Sequence of chain A:
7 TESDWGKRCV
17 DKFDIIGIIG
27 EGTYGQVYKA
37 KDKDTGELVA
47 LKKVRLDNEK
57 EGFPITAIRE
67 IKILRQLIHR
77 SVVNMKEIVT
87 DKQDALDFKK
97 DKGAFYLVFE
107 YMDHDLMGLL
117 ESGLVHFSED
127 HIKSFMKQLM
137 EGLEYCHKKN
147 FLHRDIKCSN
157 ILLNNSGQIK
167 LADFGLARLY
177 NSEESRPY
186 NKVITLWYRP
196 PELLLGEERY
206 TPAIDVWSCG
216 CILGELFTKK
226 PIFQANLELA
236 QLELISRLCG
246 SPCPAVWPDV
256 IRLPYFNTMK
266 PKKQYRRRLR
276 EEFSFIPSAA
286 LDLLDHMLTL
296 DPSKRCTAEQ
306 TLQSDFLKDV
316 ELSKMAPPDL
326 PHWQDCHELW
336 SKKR

The following describes two proteins that form a bound complex.

Contacts between the two chains:
Residue R422 in chain B contacts residue E333 in chain A (closest heavy-atom distance 3.4 Å).
Residue V364 in chain B is in contact with residue W335 in chain A (closest heavy-atom distance 3.6 Å).
Residue W653 in chain B is in contact with residue L120 in chain A (closest heavy-atom distance 3.3 Å).
Residue R118 in chain B is in contact with residue F222 in chain A (closest heavy-atom distance 3.2 Å).
Residue W653 in chain B is in contact with residue S118 in chain A (closest heavy-atom distance 3.3 Å).
Residue F649 in chain B contacts residue G26 in chain A (closest heavy-atom distance 3.5 Å).
Residue N607 in chain B is in contact with residue G23 in chain A (closest heavy-atom distance 3.8 Å).
Residue E644 in chain B is in contact with residue I24 in chain A (closest heavy-atom distance 2.9 Å).
Residue I116 in chain B contacts residue F278 in chain A (closest heavy-atom distance 3.4 Å).
Residue A541 in chain B interacts with residue H327 in chain A (closest heavy-atom distance 3.9 Å).
Residue G117 in chain B contacts residue T223 in chain A (closest heavy-atom distance 3.9 Å).
Residue R628 in chain B contacts residue H110 in chain A (closest heavy-atom distance 3.8 Å).
Residue M280 in chain B is in contact with residue S336 in chain A (closest heavy-atom distance 3.2 Å).
Residue H691 in chain B interacts with residue E27 in chain A (closest heavy-atom distance 3.0 Å).
Residue R780 in chain B contacts residue E220 in chain A (closest heavy-atom distance 2.8 Å).
Residue L143 in chain B contacts residue S279 in chain A (closest heavy-atom distance 3.8 Å).
Residue N607 in chain B is in contact with residue I25 in chain A (closest heavy-atom distance 3.8 Å).
Residue E779 in chain B is in contact with residue K225 in chain A (closest heavy-atom distance 3.5 Å).
Residue I116 in chain B contacts residue E277 in chain A (closest heavy-atom distance 3.4 Å).
Residue L626 in chain B interacts with residue L120 in chain A (closest heavy-atom distance 3.8 Å).
Residue Q690 in chain B is in contact with residue Q32 in chain A (closest heavy-atom distance 2.6 Å).
Residue F649 in chain B contacts residue I25 in chain A (closest heavy-atom distance 3.7 Å).
Residue L166 in chain B interacts with residue F280 in chain A (closest heavy-atom distance 3.3 Å).
Residue E644 in chain B interacts with residue G23 in chain A (closest heavy-atom distance 3.3 Å).
Residue R780 in chain B contacts residue P226 in chain A (closest heavy-atom distance 3.6 Å).
Residue P651 in chain B is in contact with residue E117 in chain A (closest heavy-atom distance 3.7 Å).
Residue M627 in chain B contacts residue L120 in chain A (closest heavy-atom distance 3.6 Å).
Residue I609 in chain B is in contact with residue H110 in chain A (closest heavy-atom distance 3.8 Å).
Residue W653 in chain B interacts with residue C331 in chain A (closest heavy-atom distance 3.2 Å).
Residue M627 in chain B contacts residue S118 in chain A (closest heavy-atom distance 3.4 Å).
Residue R115 in chain B contacts residue R242 in chain A (closest heavy-atom distance 3.0 Å).
Residue R780 in chain B interacts with residue E117 in chain A (closest heavy-atom distance 3.1 Å).
Residue N705 in chain B is in contact with residue W335 in chain A (closest heavy-atom distance 3.9 Å).
Residue F649 in chain B interacts with residue E27 in chain A (closest heavy-atom distance 3.9 Å).
Residue R628 in chain B interacts with residue G114 in chain A (closest heavy-atom distance 3.7 Å).
Residue M610 in chain B is in contact with residue W328 in chain A (closest heavy-atom distance 3.8 Å).
Residue P362 in chain B contacts residue W335 in chain A (closest heavy-atom distance 3.9 Å).
Residue E542 in chain B is in contact with residue W328 in chain A (closest heavy-atom distance 3.9 Å).
Residue R780 in chain B is in contact with residue M113 in chain A (closest heavy-atom distance 3.9 Å).
Residue M610 in chain B is in contact with residue H327 in chain A (closest heavy-atom distance 3.5 Å).
Residue R162 in chain B contacts residue S279 in chain A (closest heavy-atom distance 3.8 Å).
Residue N607 in chain B is in contact with residue K35 in chain A (closest heavy-atom distance 3.7 Å).
Residue R780 in chain B is in contact with residue L116 in chain A (closest heavy-atom distance 3.5 Å).
Residue V536 in chain B is in contact with residue W328 in chain A (closest heavy-atom distance 3.3 Å).
Residue E542 in chain B is in contact with residue H327 in chain A (closest heavy-atom distance 3.1 Å).
Residue D141 in chain B interacts with residue F280 in chain A (closest heavy-atom distance 3.5 Å).
Residue N607 in chain B interacts with residue I22 in chain A (closest heavy-atom distance 3.5 Å).
Residue P543 in chain B is in contact with residue W328 in chain A (closest heavy-atom distance 3.5 Å).
Residue R628 in chain B interacts with residue D111 in chain A (closest heavy-atom distance 3.2 Å).
Residue Y512 in chain B interacts with residue Q329 in chain A (closest heavy-atom distance 3.9 Å).
Residue N607 in chain B is in contact with residue I24 in chain A (closest heavy-atom distance 3.1 Å).
Residue M627 in chain B contacts residue G114 in chain A (closest heavy-atom distance 3.4 Å).
Residue E687 in chain B contacts residue Q32 in chain A (closest heavy-atom distance 3.4 Å).
Residue A541 in chain B is in contact with residue W328 in chain A (closest heavy-atom distance 3.4 Å).
Residue Y571 in chain B interacts with residue W328 in chain A (closest heavy-atom distance 3.5 Å).
Residue M627 in chain B interacts with residue H110 in chain A (closest heavy-atom distance 3.7 Å).
Residue R780 in chain B contacts residue Q229 in chain A (closest heavy-atom distance 3.2 Å).
Residue N670 in chain B contacts residue C331 in chain A (closest heavy-atom distance 3.5 Å).
Residue R780 in chain B contacts residue K224 in chain A (closest heavy-atom distance 3.7 Å).
Residue R780 in chain B is in contact with residue K225 in chain A (closest heavy-atom distance 3.5 Å).

Sequence of chain B:
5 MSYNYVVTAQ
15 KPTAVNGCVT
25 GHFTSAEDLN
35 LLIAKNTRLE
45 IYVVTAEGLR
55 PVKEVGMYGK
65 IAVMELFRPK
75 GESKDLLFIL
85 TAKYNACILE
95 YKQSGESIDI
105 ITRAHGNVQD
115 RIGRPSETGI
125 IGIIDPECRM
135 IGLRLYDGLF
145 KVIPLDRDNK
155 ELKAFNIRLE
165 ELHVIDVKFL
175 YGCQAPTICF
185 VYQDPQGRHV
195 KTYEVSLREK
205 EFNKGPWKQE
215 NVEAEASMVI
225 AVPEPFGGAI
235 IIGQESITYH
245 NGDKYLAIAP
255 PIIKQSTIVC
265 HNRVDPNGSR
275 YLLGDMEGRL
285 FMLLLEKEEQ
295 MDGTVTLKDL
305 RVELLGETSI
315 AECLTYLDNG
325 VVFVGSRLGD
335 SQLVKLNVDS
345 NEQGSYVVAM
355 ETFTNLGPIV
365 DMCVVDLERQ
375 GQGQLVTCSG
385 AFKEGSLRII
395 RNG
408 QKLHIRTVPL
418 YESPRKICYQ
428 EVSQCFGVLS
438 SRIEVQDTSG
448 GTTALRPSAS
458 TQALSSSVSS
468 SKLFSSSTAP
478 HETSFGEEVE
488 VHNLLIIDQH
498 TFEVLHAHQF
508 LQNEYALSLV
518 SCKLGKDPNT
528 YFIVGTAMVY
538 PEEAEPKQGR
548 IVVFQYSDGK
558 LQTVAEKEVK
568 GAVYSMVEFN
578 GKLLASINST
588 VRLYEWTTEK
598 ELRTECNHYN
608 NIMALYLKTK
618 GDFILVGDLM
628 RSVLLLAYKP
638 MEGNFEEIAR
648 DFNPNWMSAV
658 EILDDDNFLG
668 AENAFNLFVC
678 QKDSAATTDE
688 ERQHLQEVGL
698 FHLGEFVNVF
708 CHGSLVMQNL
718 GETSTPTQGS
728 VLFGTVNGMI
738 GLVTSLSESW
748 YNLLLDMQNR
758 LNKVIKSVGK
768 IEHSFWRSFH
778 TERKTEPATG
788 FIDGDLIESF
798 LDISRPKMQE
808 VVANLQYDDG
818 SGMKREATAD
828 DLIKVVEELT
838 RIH